Interface contacts:
Residue D185 in the second protein is in contact with residue I209 in the first protein (closest heavy-atom distance 3.2 Å).
Residue R148 in the second protein contacts residue G206 in the first protein (closest heavy-atom distance 3.4 Å).
Residue L19 in the second protein contacts residue R207 in the first protein (closest heavy-atom distance 4.2 Å).
Residue V100 in the second protein is in contact with residue R122 in the first protein (closest heavy-atom distance 3.2 Å).
Residue M288 in the second protein interacts with residue M307 in the first protein (closest heavy-atom distance 3.8 Å).
Residue T280 in the second protein interacts with residue Y323 in the first protein (closest heavy-atom distance 3.8 Å).
Residue F170 in the second protein contacts residue E216 in the first protein (closest heavy-atom distance 4.6 Å).
Residue N292 in the second protein is in contact with residue R330 in the first protein (closest heavy-atom distance 4.5 Å).
Residue V151 in the second protein is in contact with residue R207 in the first protein (closest heavy-atom distance 3.3 Å).
Residue I130 in the second protein interacts with residue K124 in the first protein (closest heavy-atom distance 3.2 Å).
Residue V100 in the second protein interacts with residue R54 in the first protein (closest heavy-atom distance 3.9 Å).
Residue L138 in the second protein interacts with residue E216 in the first protein (closest heavy-atom distance 3.8 Å).
Residue N147 in the second protein interacts with residue G206 in the first protein (closest heavy-atom distance 3.8 Å).
Residue E285 in the second protein is in contact with residue G309 in the first protein (closest heavy-atom distance 3.3 Å).
Residue E285 in the second protein is in contact with residue I231 in the first protein (closest heavy-atom distance 4.6 Å).
Residue L19 in the second protein interacts with residue I209 in the first protein (closest heavy-atom distance 3.6 Å).
Residue S103 in the second protein contacts residue E58 in the first protein (closest heavy-atom distance 2.2 Å).
Residue D281 in the second protein contacts residue Q228 in the first protein (closest heavy-atom distance 3.2 Å).
Residue P131 in the second protein is in contact with residue N126 in the first protein (closest heavy-atom distance 3.8 Å).
Residue A136 in the second protein is in contact with residue K124 in the first protein (closest heavy-atom distance 3.5 Å).
Residue I130 in the second protein is in contact with residue N126 in the first protein (closest heavy-atom distance 4.3 Å).
Residue F145 in the second protein contacts residue I209 in the first protein (closest heavy-atom distance 4.5 Å).
Residue Q102 in the second protein is in contact with residue E123 in the first protein (closest heavy-atom distance 2.5 Å).
Residue E285 in the second protein interacts with residue N308 in the first protein (closest heavy-atom distance 4.4 Å).
Residue W101 in the second protein is in contact with residue R122 in the first protein (closest heavy-atom distance 4.2 Å).
Residue E285 in the second protein interacts with residue L311 in the first protein (closest heavy-atom distance 3.3 Å).
Residue R148 in the second protein is in contact with residue R207 in the first protein (closest heavy-atom distance 2.8 Å).
Residue V134 in the second protein contacts residue E216 in the first protein (closest heavy-atom distance 3.3 Å).
Residue P131 in the second protein contacts residue D125 in the first protein (closest heavy-atom distance 4.6 Å).
Residue N132 in the second protein contacts residue K124 in the first protein (closest heavy-atom distance 4.3 Å).
Residue R148 in the second protein is in contact with residue L208 in the first protein (closest heavy-atom distance 3.8 Å).
Residue V100 in the second protein is in contact with residue E58 in the first protein (closest heavy-atom distance 3.9 Å).
Residue Q102 in the second protein contacts residue R122 in the first protein (closest heavy-atom distance 3.1 Å).
Residue N139 in the second protein contacts residue K124 in the first protein (closest heavy-atom distance 2.2 Å).
Residue L289 in the second protein contacts residue M307 in the first protein (closest heavy-atom distance 4.2 Å).
Residue L138 in the second protein interacts with residue L219 in the first protein (closest heavy-atom distance 4.5 Å).
Residue Q102 in the second protein contacts residue K124 in the first protein (closest heavy-atom distance 4.7 Å).
Residue S103 in the second protein is in contact with residue K61 in the first protein (closest heavy-atom distance 3.6 Å).
Residue N147 in the second protein contacts residue R207 in the first protein (closest heavy-atom distance 3.6 Å).
Residue M287 in the second protein is in contact with residue M307 in the first protein (closest heavy-atom distance 4.5 Å).
Residue E149 in the second protein contacts residue R207 in the first protein (closest heavy-atom distance 4.5 Å).
Residue F169 in the second protein contacts residue M217 in the first protein (closest heavy-atom distance 3.8 Å).
Residue F169 in the second protein is in contact with residue S218 in the first protein (closest heavy-atom distance 4.1 Å).
Residue I18 in the second protein contacts residue R207 in the first protein (closest heavy-atom distance 3.2 Å).
Residue F169 in the second protein is in contact with residue E216 in the first protein (closest heavy-atom distance 3.4 Å).
Residue N284 in the second protein interacts with residue E232 in the first protein (closest heavy-atom distance 3.2 Å).
Residue S103 in the second protein is in contact with residue R54 in the first protein (closest heavy-atom distance 3.6 Å).
Residue T280 in the second protein contacts residue R327 in the first protein (closest heavy-atom distance 3.7 Å).
Residue Q102 in the second protein contacts residue E119 in the first protein (closest heavy-atom distance 4.1 Å).
Residue L289 in the second protein interacts with residue F306 in the first protein (closest heavy-atom distance 3.7 Å).
Residue L138 in the second protein is in contact with residue E213 in the first protein (closest heavy-atom distance 3.5 Å).
Residue E285 in the second protein interacts with residue Y323 in the first protein (closest heavy-atom distance 4.6 Å).
Residue F145 in the second protein interacts with residue R207 in the first protein (closest heavy-atom distance 3.3 Å).
Residue S99 in the second protein interacts with residue R122 in the first protein (closest heavy-atom distance 2.2 Å).
Residue S135 in the second protein is in contact with residue E216 in the first protein (closest heavy-atom distance 4.6 Å).
Residue I18 in the second protein interacts with residue I209 in the first protein (closest heavy-atom distance 4.0 Å).
Residue I130 in the second protein is in contact with residue D125 in the first protein (closest heavy-atom distance 4.2 Å).
Residue S135 in the second protein contacts residue S218 in the first protein (closest heavy-atom distance 3.2 Å).
Residue S135 in the second protein is in contact with residue K124 in the first protein (closest heavy-atom distance 3.4 Å).
Residue E285 in the second protein contacts residue E232 in the first protein (closest heavy-atom distance 2.9 Å).

Sequence of the second protein:
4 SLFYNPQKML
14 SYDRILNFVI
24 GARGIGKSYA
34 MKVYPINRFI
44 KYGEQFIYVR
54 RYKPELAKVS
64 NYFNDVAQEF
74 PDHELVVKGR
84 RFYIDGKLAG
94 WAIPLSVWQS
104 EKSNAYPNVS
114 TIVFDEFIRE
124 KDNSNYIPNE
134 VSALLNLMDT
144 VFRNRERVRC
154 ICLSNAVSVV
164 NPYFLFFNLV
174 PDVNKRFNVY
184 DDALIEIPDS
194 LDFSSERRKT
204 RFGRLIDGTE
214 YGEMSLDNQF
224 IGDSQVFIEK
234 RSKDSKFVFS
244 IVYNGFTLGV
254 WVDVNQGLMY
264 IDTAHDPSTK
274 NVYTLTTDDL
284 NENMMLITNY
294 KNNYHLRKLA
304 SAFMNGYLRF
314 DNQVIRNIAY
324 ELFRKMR

The following describes two proteins that form a bound complex.

Sequence of the first protein:
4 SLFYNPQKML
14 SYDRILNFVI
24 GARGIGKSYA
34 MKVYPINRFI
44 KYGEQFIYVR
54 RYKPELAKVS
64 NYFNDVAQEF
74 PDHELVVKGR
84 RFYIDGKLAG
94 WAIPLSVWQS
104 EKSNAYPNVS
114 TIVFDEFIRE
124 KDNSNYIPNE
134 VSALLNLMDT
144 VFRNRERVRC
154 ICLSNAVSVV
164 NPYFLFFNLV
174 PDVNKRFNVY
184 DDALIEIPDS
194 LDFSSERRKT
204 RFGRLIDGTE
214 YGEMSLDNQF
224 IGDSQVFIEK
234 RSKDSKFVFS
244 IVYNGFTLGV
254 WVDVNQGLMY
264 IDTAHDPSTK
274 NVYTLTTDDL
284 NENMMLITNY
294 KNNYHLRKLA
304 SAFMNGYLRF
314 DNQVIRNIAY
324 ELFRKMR